Sequence of the second protein:
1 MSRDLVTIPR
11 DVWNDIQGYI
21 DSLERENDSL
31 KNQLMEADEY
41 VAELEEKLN

The following describes two proteins that form a bound complex.

Contacts between the two chains:
Residue I20 in the second protein interacts with residue I16 in the first protein (closest heavy-atom distance 4.3 Å).
Residue I20 in the second protein is in contact with residue Y19 in the first protein (closest heavy-atom distance 3.8 Å).
Residue P9 in the second protein interacts with residue D4 in the first protein (closest heavy-atom distance 3.6 Å).
Residue L5 in the second protein contacts residue P9 in the first protein (closest heavy-atom distance 4.3 Å).
Residue N27 in the second protein interacts with residue L30 in the first protein (closest heavy-atom distance 3.1 Å).
Residue E26 in the second protein contacts residue K31 in the first protein (closest heavy-atom distance 2.6 Å).
Residue R10 in the second protein contacts residue D4 in the first protein (closest heavy-atom distance 2.8 Å).
Residue M1 in the second protein interacts with residue D11 in the first protein (closest heavy-atom distance 4.0 Å).
Residue I8 in the second protein contacts residue V6 in the first protein (closest heavy-atom distance 3.2 Å).
Residue E45 in the second protein contacts residue Y40 in the first protein (closest heavy-atom distance 4.2 Å).
Residue S2 in the second protein contacts residue R10 in the first protein (closest heavy-atom distance 3.0 Å).
Residue A37 in the second protein interacts with residue A37 in the first protein (closest heavy-atom distance 3.8 Å).
Residue R10 in the second protein interacts with residue V6 in the first protein (closest heavy-atom distance 3.4 Å).
Residue I8 in the second protein contacts residue W13 in the first protein (closest heavy-atom distance 3.4 Å).
Residue V6 in the second protein interacts with residue I8 in the first protein (closest heavy-atom distance 3.3 Å).
Residue I20 in the second protein is in contact with residue I20 in the first protein (closest heavy-atom distance 3.9 Å).
Residue L44 in the second protein interacts with residue E45 in the first protein (closest heavy-atom distance 4.2 Å).
Residue Y40 in the second protein interacts with residue V41 in the first protein (closest heavy-atom distance 3.7 Å).
Residue Q33 in the second protein is in contact with residue L34 in the first protein (closest heavy-atom distance 3.8 Å).
Residue V41 in the second protein is in contact with residue Y40 in the first protein (closest heavy-atom distance 3.5 Å).
Residue I16 in the second protein interacts with residue W13 in the first protein (closest heavy-atom distance 3.5 Å).
Residue I20 in the second protein interacts with residue L23 in the first protein (closest heavy-atom distance 4.0 Å).
Residue V6 in the second protein contacts residue T7 in the first protein (closest heavy-atom distance 3.8 Å).
Residue N27 in the second protein is in contact with residue N27 in the first protein (closest heavy-atom distance 3.6 Å).
Residue R10 in the second protein is in contact with residue R3 in the first protein (closest heavy-atom distance 2.5 Å).
Residue T7 in the second protein interacts with residue V6 in the first protein (closest heavy-atom distance 3.8 Å).
Residue K31 in the second protein is in contact with residue E26 in the first protein (closest heavy-atom distance 2.8 Å).
Residue V41 in the second protein interacts with residue L44 in the first protein (closest heavy-atom distance 4.1 Å).
Residue W13 in the second protein is in contact with residue I16 in the first protein (closest heavy-atom distance 4.0 Å).
Residue L44 in the second protein is in contact with residue L44 in the first protein (closest heavy-atom distance 3.5 Å).
Residue E26 in the second protein is in contact with residue N27 in the first protein (closest heavy-atom distance 3.5 Å).
Residue L23 in the second protein interacts with residue L23 in the first protein (closest heavy-atom distance 4.0 Å).
Residue N27 in the second protein interacts with residue E26 in the first protein (closest heavy-atom distance 2.6 Å).
Residue L34 in the second protein contacts residue L30 in the first protein (closest heavy-atom distance 4.3 Å).
Residue I8 in the second protein contacts residue L5 in the first protein (closest heavy-atom distance 3.9 Å).
Residue V6 in the second protein interacts with residue V6 in the first protein (closest heavy-atom distance 3.5 Å).
Residue V6 in the second protein contacts residue R10 in the first protein (closest heavy-atom distance 3.1 Å).
Residue D4 in the second protein contacts residue P9 in the first protein (closest heavy-atom distance 4.0 Å).
Residue D4 in the second protein interacts with residue R10 in the first protein (closest heavy-atom distance 3.0 Å).
Residue M1 in the second protein contacts residue P9 in the first protein (closest heavy-atom distance 3.2 Å).
Residue L30 in the second protein is in contact with residue L30 in the first protein (closest heavy-atom distance 3.1 Å).
Residue L23 in the second protein contacts residue N27 in the first protein (closest heavy-atom distance 3.4 Å).
Residue L5 in the second protein interacts with residue T7 in the first protein (closest heavy-atom distance 3.6 Å).
Residue W13 in the second protein contacts residue I8 in the first protein (closest heavy-atom distance 3.1 Å).
Residue Y40 in the second protein interacts with residue E45 in the first protein (closest heavy-atom distance 2.8 Å).
Residue I16 in the second protein is in contact with residue I20 in the first protein (closest heavy-atom distance 4.0 Å).
Residue Y19 in the second protein contacts residue I20 in the first protein (closest heavy-atom distance 3.7 Å).
Residue V6 in the second protein interacts with residue W13 in the first protein (closest heavy-atom distance 4.3 Å).
Residue M1 in the second protein is in contact with residue V12 in the first protein (closest heavy-atom distance 3.1 Å).
Residue T7 in the second protein interacts with residue L5 in the first protein (closest heavy-atom distance 3.0 Å).
Residue S2 in the second protein contacts residue D11 in the first protein (closest heavy-atom distance 3.0 Å).
Residue L30 in the second protein is in contact with residue K31 in the first protein (closest heavy-atom distance 4.0 Å).
Residue L30 in the second protein contacts residue N27 in the first protein (closest heavy-atom distance 3.5 Å).
Residue L34 in the second protein contacts residue Q33 in the first protein (closest heavy-atom distance 3.5 Å).
Residue Y19 in the second protein interacts with residue E24 in the first protein (closest heavy-atom distance 3.0 Å).
Residue K31 in the second protein interacts with residue L30 in the first protein (closest heavy-atom distance 4.0 Å).
Residue E24 in the second protein is in contact with residue Y19 in the first protein (closest heavy-atom distance 3.5 Å).
Residue L5 in the second protein is in contact with residue I8 in the first protein (closest heavy-atom distance 3.8 Å).
Residue W13 in the second protein interacts with residue V6 in the first protein (closest heavy-atom distance 4.3 Å).
Residue I8 in the second protein is in contact with residue D4 in the first protein (closest heavy-atom distance 3.9 Å).

Sequence of the first protein:
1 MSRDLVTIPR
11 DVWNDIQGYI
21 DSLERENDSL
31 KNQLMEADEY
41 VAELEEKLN